Contacts between the two chains:
Residue E109 in the first protein contacts residue I10 in the second protein (closest heavy-atom distance 2.7 Å).
Residue L133 in the first protein interacts with residue V9 in the second protein (closest heavy-atom distance 3.8 Å).
Residue N110 in the first protein contacts residue T8 in the second protein (closest heavy-atom distance 2.9 Å).
Residue I108 in the first protein is in contact with residue I10 in the second protein (closest heavy-atom distance 3.6 Å).
Residue P107 in the first protein is in contact with residue V11 in the second protein (closest heavy-atom distance 3.5 Å).
Residue E109 in the first protein contacts residue G12 in the second protein (closest heavy-atom distance 3.3 Å).
Residue N110 in the first protein is in contact with residue Q7 in the second protein (closest heavy-atom distance 4.0 Å).
Residue E109 in the first protein interacts with residue P13 in the second protein (closest heavy-atom distance 3.8 Å).
Residue P107 in the first protein interacts with residue I10 in the second protein (closest heavy-atom distance 4.6 Å).
Residue P107 in the first protein is in contact with residue G12 in the second protein (closest heavy-atom distance 2.8 Å).
Residue N105 in the first protein is in contact with residue P13 in the second protein (closest heavy-atom distance 4.6 Å).
Residue L133 in the first protein is in contact with residue Q7 in the second protein (closest heavy-atom distance 3.5 Å).
Residue L131 in the first protein interacts with residue V11 in the second protein (closest heavy-atom distance 3.8 Å).
Residue P107 in the first protein is in contact with residue P13 in the second protein (closest heavy-atom distance 3.5 Å).
Residue N110 in the first protein interacts with residue V9 in the second protein (closest heavy-atom distance 3.3 Å).
Residue L106 in the first protein interacts with residue V11 in the second protein (closest heavy-atom distance 4.1 Å).
Residue N110 in the first protein contacts residue I10 in the second protein (closest heavy-atom distance 2.9 Å).
Residue P107 in the first protein interacts with residue W14 in the second protein (closest heavy-atom distance 3.6 Å).
Residue L133 in the first protein contacts residue T8 in the second protein (closest heavy-atom distance 3.8 Å).
Residue N105 in the first protein interacts with residue W14 in the second protein (closest heavy-atom distance 3.1 Å).
Residue I108 in the first protein is in contact with residue G12 in the second protein (closest heavy-atom distance 4.0 Å).
Residue G111 in the first protein contacts residue V9 in the second protein (closest heavy-atom distance 4.6 Å).
Residue I108 in the first protein interacts with residue V11 in the second protein (closest heavy-atom distance 4.4 Å).
Residue L131 in the first protein interacts with residue V9 in the second protein (closest heavy-atom distance 4.1 Å).
Residue L106 in the first protein is in contact with residue W14 in the second protein (closest heavy-atom distance 4.3 Å).
Residue S132 in the first protein interacts with residue V9 in the second protein (closest heavy-atom distance 4.0 Å).
Residue E109 in the first protein interacts with residue V11 in the second protein (closest heavy-atom distance 4.3 Å).

Sequence of the first protein:
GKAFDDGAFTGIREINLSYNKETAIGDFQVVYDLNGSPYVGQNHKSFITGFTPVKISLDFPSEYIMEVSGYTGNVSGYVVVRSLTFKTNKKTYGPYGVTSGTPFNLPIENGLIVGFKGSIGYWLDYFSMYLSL

These two protein chains interact to form a complex.

Sequence of the second protein:
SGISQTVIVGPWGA